Sequence of chain B:
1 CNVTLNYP

Sequence of chain A:
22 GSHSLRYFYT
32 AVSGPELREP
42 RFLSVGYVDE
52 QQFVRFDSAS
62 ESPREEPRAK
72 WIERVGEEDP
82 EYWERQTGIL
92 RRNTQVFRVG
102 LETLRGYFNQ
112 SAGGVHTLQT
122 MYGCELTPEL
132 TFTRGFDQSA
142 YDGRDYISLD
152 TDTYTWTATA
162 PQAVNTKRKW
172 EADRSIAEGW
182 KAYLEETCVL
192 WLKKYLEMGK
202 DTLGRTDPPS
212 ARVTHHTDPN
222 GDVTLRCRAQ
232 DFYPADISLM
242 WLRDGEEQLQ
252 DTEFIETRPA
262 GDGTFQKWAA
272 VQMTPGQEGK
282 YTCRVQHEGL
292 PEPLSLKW

These two protein chains interact to form a complex.

Interface contacts:
Residue N94 in chain A contacts residue V3 in chain B (closest heavy-atom distance 2.7 Å).
Residue Q87 in chain A is in contact with residue N2 in chain B (closest heavy-atom distance 2.9 Å).
Residue V97 in chain A is in contact with residue Y7 in chain B (closest heavy-atom distance 3.9 Å).
Residue Q87 in chain A interacts with residue C1 in chain B (closest heavy-atom distance 4.0 Å).
Residue W171 in chain A is in contact with residue Y7 in chain B (closest heavy-atom distance 2.8 Å).
Residue Y196 in chain A is in contact with residue C1 in chain B (closest heavy-atom distance 3.2 Å).
Residue T104 in chain A is in contact with residue P8 in chain B (closest heavy-atom distance 3.4 Å).
Residue I90 in chain A interacts with residue T4 in chain B (closest heavy-atom distance 3.6 Å).
Residue S45 in chain A interacts with residue N2 in chain B (closest heavy-atom distance 4.2 Å).
Residue V97 in chain A interacts with residue L5 in chain B (closest heavy-atom distance 3.6 Å).
Residue W181 in chain A interacts with residue N6 in chain B (closest heavy-atom distance 4.8 Å).
Residue V97 in chain A interacts with residue N6 in chain B (closest heavy-atom distance 3.5 Å).
Residue Y108 in chain A contacts residue P8 in chain B (closest heavy-atom distance 3.2 Å).
Residue I90 in chain A interacts with residue N2 in chain B (closest heavy-atom distance 3.5 Å).
Residue W171 in chain A interacts with residue N6 in chain B (closest heavy-atom distance 3.6 Å).
Residue R93 in chain A contacts residue T4 in chain B (closest heavy-atom distance 4.9 Å).
Residue E66 in chain A contacts residue N2 in chain B (closest heavy-atom distance 3.2 Å).
Residue Y123 in chain A is in contact with residue C1 in chain B (closest heavy-atom distance 4.2 Å).
Residue L91 in chain A is in contact with residue N2 in chain B (closest heavy-atom distance 3.4 Å).
Residue Y30 in chain A interacts with residue V3 in chain B (closest heavy-atom distance 3.9 Å).
Residue Y147 in chain A interacts with residue P8 in chain B (closest heavy-atom distance 4.7 Å).
Residue Y184 in chain A contacts residue V3 in chain B (closest heavy-atom distance 3.4 Å).
Residue Y123 in chain A interacts with residue V3 in chain B (closest heavy-atom distance 2.8 Å).
Residue Q96 in chain A is in contact with residue Y7 in chain B (closest heavy-atom distance 4.5 Å).
Residue Y184 in chain A contacts residue N2 in chain B (closest heavy-atom distance 4.9 Å).
Residue Y28 in chain A contacts residue C1 in chain B (closest heavy-atom distance 2.8 Å).
Residue L105 in chain A interacts with residue P8 in chain B (closest heavy-atom distance 3.9 Å).
Residue N94 in chain A is in contact with residue L5 in chain B (closest heavy-atom distance 2.9 Å).
Residue Y28 in chain A interacts with residue N2 in chain B (closest heavy-atom distance 3.5 Å).
Residue I90 in chain A interacts with residue V3 in chain B (closest heavy-atom distance 3.5 Å).
Residue Y83 in chain A contacts residue C1 in chain B (closest heavy-atom distance 4.6 Å).
Residue K170 in chain A interacts with residue Y7 in chain B (closest heavy-atom distance 3.8 Å).
Residue T121 in chain A is in contact with residue L5 in chain B (closest heavy-atom distance 4.1 Å).
Residue Y123 in chain A interacts with residue N2 in chain B (closest heavy-atom distance 3.4 Å).
Residue I177 in chain A is in contact with residue N6 in chain B (closest heavy-atom distance 3.5 Å).
Residue T167 in chain A interacts with residue P8 in chain B (closest heavy-atom distance 2.2 Å).
Residue T188 in chain A is in contact with residue C1 in chain B (closest heavy-atom distance 4.6 Å).
Residue V100 in chain A is in contact with residue Y7 in chain B (closest heavy-atom distance 3.6 Å).
Residue Y30 in chain A is in contact with residue L5 in chain B (closest heavy-atom distance 3.6 Å).
Residue N94 in chain A contacts residue T4 in chain B (closest heavy-atom distance 3.6 Å).
Residue N166 in chain A contacts residue P8 in chain B (closest heavy-atom distance 4.8 Å).
Residue W181 in chain A interacts with residue L5 in chain B (closest heavy-atom distance 3.4 Å).
Residue G101 in chain A contacts residue P8 in chain B (closest heavy-atom distance 3.6 Å).
Residue L26 in chain A interacts with residue C1 in chain B (closest heavy-atom distance 4.2 Å).
Residue W171 in chain A is in contact with residue P8 in chain B (closest heavy-atom distance 4.0 Å).
Residue K170 in chain A contacts residue P8 in chain B (closest heavy-atom distance 3.3 Å).
Residue Y30 in chain A contacts residue N2 in chain B (closest heavy-atom distance 2.5 Å).
Residue F98 in chain A is in contact with residue L5 in chain B (closest heavy-atom distance 3.6 Å).
Residue Y123 in chain A interacts with residue L5 in chain B (closest heavy-atom distance 4.5 Å).
Residue W192 in chain A contacts residue C1 in chain B (closest heavy-atom distance 3.5 Å).
Residue Y184 in chain A contacts residue C1 in chain B (closest heavy-atom distance 2.7 Å).
Residue D138 in chain A is in contact with residue L5 in chain B (closest heavy-atom distance 4.8 Å).
Residue V97 in chain A is in contact with residue P8 in chain B (closest heavy-atom distance 4.6 Å).
Residue W181 in chain A interacts with residue V3 in chain B (closest heavy-atom distance 4.3 Å).
Residue V97 in chain A interacts with residue T4 in chain B (closest heavy-atom distance 5.0 Å).